Residue-level contacts at the interface:
Residue V209 in chain B is in contact with residue Q34 in chain A (closest heavy-atom distance 3.2 Å).
Residue S211 in chain B contacts residue Q34 in chain A (closest heavy-atom distance 2.3 Å).

These two protein chains interact to form a complex.

Sequence of chain A:
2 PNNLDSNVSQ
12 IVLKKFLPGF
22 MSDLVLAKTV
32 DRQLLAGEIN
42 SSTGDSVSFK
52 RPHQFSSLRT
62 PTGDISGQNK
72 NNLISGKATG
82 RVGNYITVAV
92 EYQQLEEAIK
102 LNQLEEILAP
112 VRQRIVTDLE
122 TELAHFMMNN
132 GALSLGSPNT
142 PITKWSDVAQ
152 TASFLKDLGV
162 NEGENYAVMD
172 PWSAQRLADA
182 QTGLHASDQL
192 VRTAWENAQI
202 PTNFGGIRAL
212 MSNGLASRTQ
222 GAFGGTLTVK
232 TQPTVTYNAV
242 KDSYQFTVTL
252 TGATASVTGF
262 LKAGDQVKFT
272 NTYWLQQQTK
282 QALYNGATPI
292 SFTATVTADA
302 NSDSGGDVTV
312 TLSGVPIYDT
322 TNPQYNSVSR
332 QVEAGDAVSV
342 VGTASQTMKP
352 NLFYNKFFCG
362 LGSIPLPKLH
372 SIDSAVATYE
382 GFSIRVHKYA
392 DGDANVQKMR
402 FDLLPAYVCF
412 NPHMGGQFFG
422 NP

Sequence of chain B:
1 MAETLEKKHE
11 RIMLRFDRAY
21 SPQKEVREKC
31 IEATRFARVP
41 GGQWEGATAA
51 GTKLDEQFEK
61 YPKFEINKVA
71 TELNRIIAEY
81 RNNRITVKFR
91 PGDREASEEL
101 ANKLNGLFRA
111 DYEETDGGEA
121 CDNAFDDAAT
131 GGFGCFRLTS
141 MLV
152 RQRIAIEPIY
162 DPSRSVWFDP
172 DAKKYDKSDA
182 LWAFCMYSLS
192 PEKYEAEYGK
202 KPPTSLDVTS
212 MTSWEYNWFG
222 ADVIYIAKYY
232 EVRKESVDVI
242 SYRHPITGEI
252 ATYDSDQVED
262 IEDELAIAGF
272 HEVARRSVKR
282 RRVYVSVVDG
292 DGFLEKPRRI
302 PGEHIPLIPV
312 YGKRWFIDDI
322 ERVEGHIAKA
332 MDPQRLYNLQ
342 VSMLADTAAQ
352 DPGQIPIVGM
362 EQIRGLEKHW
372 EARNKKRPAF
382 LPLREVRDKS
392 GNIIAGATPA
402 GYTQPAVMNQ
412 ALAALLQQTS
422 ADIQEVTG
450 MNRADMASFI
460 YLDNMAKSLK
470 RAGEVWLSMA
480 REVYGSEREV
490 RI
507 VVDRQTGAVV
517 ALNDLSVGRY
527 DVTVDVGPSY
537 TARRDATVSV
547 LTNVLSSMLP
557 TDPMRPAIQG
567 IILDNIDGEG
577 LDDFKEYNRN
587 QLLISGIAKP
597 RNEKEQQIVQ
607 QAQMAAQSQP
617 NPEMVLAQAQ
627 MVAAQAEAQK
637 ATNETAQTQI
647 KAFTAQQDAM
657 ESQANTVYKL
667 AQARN